This data describes a binding interaction between two proteins.

Contacts between the two chains:
Residue W147 in chain A is in contact with residue L8 in chain B (closest heavy-atom distance 2.8 Å).
Residue H114 in chain A contacts residue P7 in chain B (closest heavy-atom distance 3.8 Å).
Residue K146 in chain A is in contact with residue L9 in chain B (closest heavy-atom distance 5.0 Å).
Residue T73 in chain A contacts residue F6 in chain B (closest heavy-atom distance 3.6 Å).
Residue D74 in chain A is in contact with residue P7 in chain B (closest heavy-atom distance 4.9 Å).
Residue V67 in chain A interacts with residue L2 in chain B (closest heavy-atom distance 4.0 Å).
Residue F99 in chain A contacts residue P3 in chain B (closest heavy-atom distance 3.6 Å).
Residue D166 in chain A interacts with residue Q1 in chain B (closest heavy-atom distance 4.3 Å).
Residue I124 in chain A interacts with residue L9 in chain B (closest heavy-atom distance 4.8 Å).
Residue V152 in chain A interacts with residue P7 in chain B (closest heavy-atom distance 3.6 Å).
Residue M5 in chain A is in contact with residue Q1 in chain B (closest heavy-atom distance 3.4 Å).
Residue T73 in chain A is in contact with residue P7 in chain B (closest heavy-atom distance 3.7 Å).
Residue Y116 in chain A interacts with residue F6 in chain B (closest heavy-atom distance 4.9 Å).
Residue Q155 in chain A interacts with residue L5 in chain B (closest heavy-atom distance 4.3 Å).
Residue N77 in chain A is in contact with residue L9 in chain B (closest heavy-atom distance 2.6 Å).
Residue K66 in chain A interacts with residue F6 in chain B (closest heavy-atom distance 4.9 Å).
Residue Y116 in chain A contacts residue L9 in chain B (closest heavy-atom distance 4.2 Å).
Residue E62 in chain A contacts residue Q1 in chain B (closest heavy-atom distance 4.3 Å).
Residue Q156 in chain A contacts residue P3 in chain B (closest heavy-atom distance 4.6 Å).
Residue M97 in chain A is in contact with residue F6 in chain B (closest heavy-atom distance 3.9 Å).
Residue Q156 in chain A interacts with residue F6 in chain B (closest heavy-atom distance 4.8 Å).
Residue H70 in chain A is in contact with residue L2 in chain B (closest heavy-atom distance 4.5 Å).
Residue K66 in chain A is in contact with residue P3 in chain B (closest heavy-atom distance 3.1 Å).
Residue I80 in chain A contacts residue L9 in chain B (closest heavy-atom distance 3.4 Å).
Residue H70 in chain A is in contact with residue F6 in chain B (closest heavy-atom distance 3.4 Å).
Residue Y116 in chain A is in contact with residue P7 in chain B (closest heavy-atom distance 3.6 Å).
Residue G167 in chain A interacts with residue Q1 in chain B (closest heavy-atom distance 3.5 Å).
Residue E63 in chain A is in contact with residue Q1 in chain B (closest heavy-atom distance 4.1 Å).
Residue F99 in chain A interacts with residue L2 in chain B (closest heavy-atom distance 3.8 Å).
Residue M45 in chain A interacts with residue L2 in chain B (closest heavy-atom distance 3.3 Å).
Residue F99 in chain A contacts residue F6 in chain B (closest heavy-atom distance 4.0 Å).
Residue W147 in chain A is in contact with residue P7 in chain B (closest heavy-atom distance 3.2 Å).
Residue K66 in chain A is in contact with residue L2 in chain B (closest heavy-atom distance 3.0 Å).
Residue Y59 in chain A interacts with residue Q1 in chain B (closest heavy-atom distance 4.2 Å).
Residue E63 in chain A contacts residue L2 in chain B (closest heavy-atom distance 3.3 Å).
Residue Y171 in chain A is in contact with residue Q1 in chain B (closest heavy-atom distance 2.9 Å).
Residue A81 in chain A contacts residue L9 in chain B (closest heavy-atom distance 4.7 Å).
Residue N77 in chain A interacts with residue L8 in chain B (closest heavy-atom distance 3.3 Å).
Residue T143 in chain A contacts residue L8 in chain B (closest heavy-atom distance 4.9 Å).
Residue T163 in chain A interacts with residue L2 in chain B (closest heavy-atom distance 4.1 Å).
Residue N77 in chain A contacts residue P7 in chain B (closest heavy-atom distance 3.1 Å).
Residue Q156 in chain A contacts residue L5 in chain B (closest heavy-atom distance 3.0 Å).
Residue T163 in chain A contacts residue Q1 in chain B (closest heavy-atom distance 3.8 Å).
Residue Q156 in chain A is in contact with residue P7 in chain B (closest heavy-atom distance 4.2 Å).
Residue Y7 in chain A interacts with residue Q1 in chain B (closest heavy-atom distance 2.8 Å).
Residue I80 in chain A interacts with residue L8 in chain B (closest heavy-atom distance 4.4 Å).
Residue R170 in chain A contacts residue Q1 in chain B (closest heavy-atom distance 2.8 Å).
Residue C164 in chain A interacts with residue Q1 in chain B (closest heavy-atom distance 4.5 Å).
Residue Y159 in chain A is in contact with residue L2 in chain B (closest heavy-atom distance 3.7 Å).
Residue Y159 in chain A is in contact with residue P3 in chain B (closest heavy-atom distance 3.6 Å).
Residue T73 in chain A contacts residue L8 in chain B (closest heavy-atom distance 3.8 Å).
Residue K66 in chain A interacts with residue R4 in chain B (closest heavy-atom distance 3.8 Å).
Residue Y123 in chain A contacts residue L9 in chain B (closest heavy-atom distance 3.6 Å).
Residue L95 in chain A is in contact with residue L9 in chain B (closest heavy-atom distance 4.3 Å).
Residue Y159 in chain A is in contact with residue Q1 in chain B (closest heavy-atom distance 2.6 Å).
Residue Y7 in chain A interacts with residue L2 in chain B (closest heavy-atom distance 3.7 Å).
Residue K66 in chain A interacts with residue Q1 in chain B (closest heavy-atom distance 4.4 Å).
Residue Y84 in chain A is in contact with residue L9 in chain B (closest heavy-atom distance 3.2 Å).
Residue T143 in chain A interacts with residue L9 in chain B (closest heavy-atom distance 2.7 Å).
Residue W147 in chain A interacts with residue L9 in chain B (closest heavy-atom distance 3.7 Å).

Sequence of chain A:
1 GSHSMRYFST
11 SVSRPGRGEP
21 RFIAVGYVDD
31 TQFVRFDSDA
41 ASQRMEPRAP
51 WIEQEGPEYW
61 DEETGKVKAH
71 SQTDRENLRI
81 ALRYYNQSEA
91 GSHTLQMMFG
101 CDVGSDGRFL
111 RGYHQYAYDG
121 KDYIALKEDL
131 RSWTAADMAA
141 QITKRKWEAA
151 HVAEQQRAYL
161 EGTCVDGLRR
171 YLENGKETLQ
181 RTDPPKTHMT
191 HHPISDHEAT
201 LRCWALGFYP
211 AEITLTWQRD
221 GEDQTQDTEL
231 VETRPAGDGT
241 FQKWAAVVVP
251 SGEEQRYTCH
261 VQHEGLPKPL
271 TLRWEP

Sequence of chain B:
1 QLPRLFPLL